Sequence of chain B:
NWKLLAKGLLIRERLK

Sequence of chain A:
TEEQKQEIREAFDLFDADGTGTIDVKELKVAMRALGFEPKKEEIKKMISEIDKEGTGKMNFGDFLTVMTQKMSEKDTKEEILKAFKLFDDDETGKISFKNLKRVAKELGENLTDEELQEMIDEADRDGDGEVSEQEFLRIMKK

The following describes two proteins that form a bound complex.

Contacts between the two chains:
Residue V104 in chain A contacts residue L6 in chain B (closest heavy-atom distance 4.1 Å).
Residue L108 in chain A is in contact with residue G9 in chain B (closest heavy-atom distance 3.9 Å).
Residue K83 in chain A interacts with residue R15 in chain B (closest heavy-atom distance 3.3 Å).
Residue V132 in chain A is in contact with residue W3 in chain B (closest heavy-atom distance 3.8 Å).
Residue M141 in chain A contacts residue A7 in chain B (closest heavy-atom distance 3.4 Å).
Residue L101 in chain A is in contact with residue L6 in chain B (closest heavy-atom distance 3.5 Å).
Residue I140 in chain A contacts residue K4 in chain B (closest heavy-atom distance 3.7 Å).
Residue I121 in chain A contacts residue W3 in chain B (closest heavy-atom distance 4.2 Å).
Residue F137 in chain A interacts with residue W3 in chain B (closest heavy-atom distance 3.7 Å).
Residue K83 in chain A is in contact with residue L11 in chain B (closest heavy-atom distance 3.6 Å).
Residue K143 in chain A contacts residue K4 in chain B (closest heavy-atom distance 2.7 Å).
Residue V104 in chain A is in contact with residue L10 in chain B (closest heavy-atom distance 3.8 Å).
Residue A84 in chain A is in contact with residue L10 in chain B (closest heavy-atom distance 4.1 Å).
Residue L101 in chain A contacts residue W3 in chain B (closest heavy-atom distance 4.0 Å).
Residue L108 in chain A is in contact with residue L5 in chain B (closest heavy-atom distance 4.9 Å).
Residue I96 in chain A interacts with residue W3 in chain B (closest heavy-atom distance 4.0 Å).
Residue M120 in chain A contacts residue L6 in chain B (closest heavy-atom distance 4.2 Å).
Residue L112 in chain A interacts with residue L6 in chain B (closest heavy-atom distance 4.6 Å).
Residue L87 in chain A is in contact with residue L11 in chain B (closest heavy-atom distance 4.2 Å).
Residue I140 in chain A is in contact with residue W3 in chain B (closest heavy-atom distance 3.6 Å).
Residue L108 in chain A contacts residue L6 in chain B (closest heavy-atom distance 3.4 Å).
Residue F137 in chain A is in contact with residue A7 in chain B (closest heavy-atom distance 4.0 Å).
Residue L108 in chain A contacts residue L10 in chain B (closest heavy-atom distance 4.0 Å).
Residue M141 in chain A contacts residue W3 in chain B (closest heavy-atom distance 4.1 Å).
Residue L87 in chain A interacts with residue L10 in chain B (closest heavy-atom distance 3.7 Å).
Residue E80 in chain A interacts with residue R15 in chain B (closest heavy-atom distance 2.6 Å).
Residue F88 in chain A contacts residue W3 in chain B (closest heavy-atom distance 3.8 Å).
Residue L112 in chain A is in contact with residue N2 in chain B (closest heavy-atom distance 4.0 Å).
Residue M141 in chain A contacts residue K4 in chain B (closest heavy-atom distance 3.4 Å).
Residue A124 in chain A contacts residue W3 in chain B (closest heavy-atom distance 3.7 Å).
Residue A84 in chain A is in contact with residue A7 in chain B (closest heavy-atom distance 4.1 Å).
Residue K83 in chain A is in contact with residue E14 in chain B (closest heavy-atom distance 4.5 Å).
Residue M120 in chain A is in contact with residue N2 in chain B (closest heavy-atom distance 3.4 Å).
Residue L108 in chain A contacts residue R13 in chain B (closest heavy-atom distance 4.5 Å).
Residue A84 in chain A is in contact with residue L11 in chain B (closest heavy-atom distance 4.0 Å).
Residue F88 in chain A contacts residue L6 in chain B (closest heavy-atom distance 3.8 Å).
Residue E110 in chain A is in contact with residue L5 in chain B (closest heavy-atom distance 3.7 Å).
Residue F88 in chain A interacts with residue A7 in chain B (closest heavy-atom distance 3.9 Å).
Residue E80 in chain A contacts residue L11 in chain B (closest heavy-atom distance 3.6 Å).
Residue L87 in chain A interacts with residue E14 in chain B (closest heavy-atom distance 3.7 Å).
Residue E110 in chain A interacts with residue L6 in chain B (closest heavy-atom distance 3.8 Å).
Residue A105 in chain A contacts residue L6 in chain B (closest heavy-atom distance 4.3 Å).
Residue M120 in chain A interacts with residue W3 in chain B (closest heavy-atom distance 2.9 Å).
Residue E107 in chain A interacts with residue R13 in chain B (closest heavy-atom distance 2.8 Å).
Residue R103 in chain A contacts residue R13 in chain B (closest heavy-atom distance 4.3 Å).
Residue F88 in chain A contacts residue L10 in chain B (closest heavy-atom distance 3.5 Å).
Residue E123 in chain A is in contact with residue W3 in chain B (closest heavy-atom distance 3.6 Å).